These two protein chains interact to form a complex.

Sequence of the first protein:
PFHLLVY

Residue-level contacts at the interface:
Residue I10 in the second protein is in contact with residue F3 in the first protein (closest heavy-atom distance 3.9 Å).
Residue I122 in the second protein is in contact with residue F3 in the first protein (closest heavy-atom distance 3.7 Å).
Residue G221 in the second protein interacts with residue L6 in the first protein (closest heavy-atom distance 4.8 Å).
Residue D81 in the second protein interacts with residue H4 in the first protein (closest heavy-atom distance 3.7 Å).
Residue F280 in the second protein interacts with residue P2 in the first protein (closest heavy-atom distance 4.8 Å).
Residue T222 in the second protein is in contact with residue L5 in the first protein (closest heavy-atom distance 3.6 Å).
Residue D219 in the second protein interacts with residue L6 in the first protein (closest heavy-atom distance 2.8 Å).
Residue T222 in the second protein is in contact with residue L6 in the first protein (closest heavy-atom distance 3.9 Å).
Residue D33 in the second protein interacts with residue L5 in the first protein (closest heavy-atom distance 3.7 Å).
Residue T135 in the second protein is in contact with residue V7 in the first protein (closest heavy-atom distance 4.9 Å).
Residue G80 in the second protein contacts residue Y8 in the first protein (closest heavy-atom distance 3.9 Å).
Residue G221 in the second protein interacts with residue H4 in the first protein (closest heavy-atom distance 3.9 Å).
Residue G80 in the second protein contacts residue H4 in the first protein (closest heavy-atom distance 3.0 Å).
Residue G37 in the second protein is in contact with residue V7 in the first protein (closest heavy-atom distance 2.9 Å).
Residue F116 in the second protein contacts residue L5 in the first protein (closest heavy-atom distance 4.3 Å).
Residue Y79 in the second protein interacts with residue Y8 in the first protein (closest heavy-atom distance 3.9 Å).
Residue G37 in the second protein interacts with residue L6 in the first protein (closest heavy-atom distance 3.2 Å).
Residue D15 in the second protein is in contact with residue P2 in the first protein (closest heavy-atom distance 3.5 Å).
Residue D219 in the second protein interacts with residue L5 in the first protein (closest heavy-atom distance 3.6 Å).
Residue F194 in the second protein contacts residue L6 in the first protein (closest heavy-atom distance 3.8 Å).
Residue A16 in the second protein interacts with residue F3 in the first protein (closest heavy-atom distance 3.9 Å).
Residue D35 in the second protein contacts residue L6 in the first protein (closest heavy-atom distance 4.3 Å).
Residue D81 in the second protein interacts with residue L5 in the first protein (closest heavy-atom distance 4.2 Å).
Residue Y79 in the second protein is in contact with residue L6 in the first protein (closest heavy-atom distance 3.3 Å).
Residue S78 in the second protein interacts with residue V7 in the first protein (closest heavy-atom distance 3.5 Å).
Residue G80 in the second protein is in contact with residue L6 in the first protein (closest heavy-atom distance 3.0 Å).
Residue L224 in the second protein interacts with residue P2 in the first protein (closest heavy-atom distance 4.2 Å).
Residue L133 in the second protein is in contact with residue V7 in the first protein (closest heavy-atom distance 3.9 Å).
Residue T222 in the second protein contacts residue F3 in the first protein (closest heavy-atom distance 3.4 Å).
Residue Y79 in the second protein contacts residue V7 in the first protein (closest heavy-atom distance 3.9 Å).
Residue I300 in the second protein contacts residue Y8 in the first protein (closest heavy-atom distance 3.3 Å).
Residue S78 in the second protein contacts residue L6 in the first protein (closest heavy-atom distance 4.8 Å).
Residue S78 in the second protein is in contact with residue Y8 in the first protein (closest heavy-atom distance 3.0 Å).
Residue S83 in the second protein is in contact with residue L5 in the first protein (closest heavy-atom distance 4.1 Å).
Residue Y79 in the second protein contacts residue L5 in the first protein (closest heavy-atom distance 3.6 Å).
Residue G80 in the second protein contacts residue V7 in the first protein (closest heavy-atom distance 4.6 Å).
Residue I77 in the second protein contacts residue V7 in the first protein (closest heavy-atom distance 3.8 Å).
Residue L125 in the second protein interacts with residue L5 in the first protein (closest heavy-atom distance 3.5 Å).
Residue T223 in the second protein contacts residue F3 in the first protein (closest heavy-atom distance 2.9 Å).
Residue G221 in the second protein is in contact with residue L5 in the first protein (closest heavy-atom distance 3.0 Å).
Residue D33 in the second protein is in contact with residue F3 in the first protein (closest heavy-atom distance 4.3 Å).
Residue D35 in the second protein is in contact with residue L5 in the first protein (closest heavy-atom distance 3.2 Å).
Residue I300 in the second protein interacts with residue L6 in the first protein (closest heavy-atom distance 4.2 Å).
Residue D119 in the second protein interacts with residue F3 in the first protein (closest heavy-atom distance 3.5 Å).
Residue Y79 in the second protein interacts with residue H4 in the first protein (closest heavy-atom distance 4.0 Å).
Residue G221 in the second protein interacts with residue F3 in the first protein (closest heavy-atom distance 3.3 Å).
Residue S38 in the second protein is in contact with residue V7 in the first protein (closest heavy-atom distance 4.0 Å).
Residue G37 in the second protein interacts with residue L5 in the first protein (closest heavy-atom distance 4.5 Å).
Residue T223 in the second protein interacts with residue P2 in the first protein (closest heavy-atom distance 3.6 Å).
Residue Y226 in the second protein interacts with residue P2 in the first protein (closest heavy-atom distance 4.8 Å).
Residue T222 in the second protein contacts residue H4 in the first protein (closest heavy-atom distance 3.4 Å).
Residue S38 in the second protein is in contact with residue L6 in the first protein (closest heavy-atom distance 4.9 Å).
Residue D15 in the second protein interacts with residue F3 in the first protein (closest heavy-atom distance 3.5 Å).
Residue D219 in the second protein contacts residue H4 in the first protein (closest heavy-atom distance 4.8 Å).
Residue F194 in the second protein is in contact with residue V7 in the first protein (closest heavy-atom distance 3.9 Å).
Residue F291 in the second protein interacts with residue P2 in the first protein (closest heavy-atom distance 4.9 Å).
Residue I217 in the second protein is in contact with residue L6 in the first protein (closest heavy-atom distance 4.0 Å).
Residue Y226 in the second protein is in contact with residue H4 in the first protein (closest heavy-atom distance 2.9 Å).
Residue I302 in the second protein contacts residue L6 in the first protein (closest heavy-atom distance 4.3 Å).
Residue I304 in the second protein interacts with residue L6 in the first protein (closest heavy-atom distance 4.4 Å).

Sequence of the second protein:
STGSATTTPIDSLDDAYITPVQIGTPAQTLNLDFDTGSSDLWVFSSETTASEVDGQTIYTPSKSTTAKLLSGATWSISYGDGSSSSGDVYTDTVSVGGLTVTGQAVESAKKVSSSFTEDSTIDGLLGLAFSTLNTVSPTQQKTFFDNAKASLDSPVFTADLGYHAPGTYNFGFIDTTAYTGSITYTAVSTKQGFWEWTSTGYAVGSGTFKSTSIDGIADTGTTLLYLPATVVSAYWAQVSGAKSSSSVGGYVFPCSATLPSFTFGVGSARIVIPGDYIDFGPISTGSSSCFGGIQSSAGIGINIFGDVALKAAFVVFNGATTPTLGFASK